Interface contacts:
Residue T28 in the first protein is in contact with residue I14 in the second protein (closest heavy-atom distance 4.0 Å).
Residue K32 in the first protein contacts residue I14 in the second protein (closest heavy-atom distance 3.7 Å).
Residue H21 in the first protein interacts with residue V11 in the second protein (closest heavy-atom distance 3.4 Å).
Residue R40 in the first protein contacts residue V12 in the second protein (closest heavy-atom distance 3.7 Å).
Residue S36 in the first protein interacts with residue I14 in the second protein (closest heavy-atom distance 3.9 Å).
Residue K23 in the first protein contacts residue V11 in the second protein (closest heavy-atom distance 4.1 Å).
Residue S36 in the first protein is in contact with residue V12 in the second protein (closest heavy-atom distance 3.8 Å).
Residue L33 in the first protein is in contact with residue I14 in the second protein (closest heavy-atom distance 4.2 Å).
Residue Q41 in the first protein is in contact with residue R10 in the second protein (closest heavy-atom distance 4.9 Å).
Residue S18 in the first protein is in contact with residue R10 in the second protein (closest heavy-atom distance 4.0 Å).
Residue K23 in the first protein is in contact with residue V12 in the second protein (closest heavy-atom distance 2.8 Å).
Residue E19 in the first protein is in contact with residue R10 in the second protein (closest heavy-atom distance 3.1 Å).
Residue K9 in the first protein interacts with residue V11 in the second protein (closest heavy-atom distance 4.0 Å).
Residue V24 in the first protein interacts with residue I14 in the second protein (closest heavy-atom distance 3.8 Å).
Residue K23 in the first protein interacts with residue V13 in the second protein (closest heavy-atom distance 3.8 Å).
Residue F22 in the first protein interacts with residue V12 in the second protein (closest heavy-atom distance 3.2 Å).
Residue I20 in the first protein contacts residue V12 in the second protein (closest heavy-atom distance 3.9 Å).
Residue H21 in the first protein contacts residue E9 in the second protein (closest heavy-atom distance 4.1 Å).
Residue Y7 in the first protein interacts with residue I14 in the second protein (closest heavy-atom distance 3.7 Å).
Residue H21 in the first protein contacts residue V12 in the second protein (closest heavy-atom distance 2.9 Å).
Residue F22 in the first protein is in contact with residue I14 in the second protein (closest heavy-atom distance 3.8 Å).
Residue H21 in the first protein contacts residue R10 in the second protein (closest heavy-atom distance 2.9 Å).
Residue Y7 in the first protein interacts with residue V13 in the second protein (closest heavy-atom distance 3.4 Å).
Residue I20 in the first protein interacts with residue R10 in the second protein (closest heavy-atom distance 3.5 Å).
Residue K23 in the first protein interacts with residue I14 in the second protein (closest heavy-atom distance 2.9 Å).
Residue K9 in the first protein interacts with residue E9 in the second protein (closest heavy-atom distance 3.3 Å).

The following describes two proteins that form a bound complex.

Sequence of the first protein:
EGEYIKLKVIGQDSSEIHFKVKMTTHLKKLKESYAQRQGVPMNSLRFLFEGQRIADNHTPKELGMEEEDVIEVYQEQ

Sequence of the second protein:
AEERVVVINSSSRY